Residue-level contacts at the interface:
Residue S93 in the second protein contacts residue L1 in the first protein (closest heavy-atom distance 4.2 Å).
Residue V392 in the second protein is in contact with residue L12 in the first protein (closest heavy-atom distance 4.3 Å).
Residue T92 in the second protein contacts residue L1 in the first protein (closest heavy-atom distance 4.1 Å).
Residue G91 in the second protein is in contact with residue L1 in the first protein (closest heavy-atom distance 2.8 Å).
Residue K390 in the second protein interacts with residue L14 in the first protein (closest heavy-atom distance 3.3 Å).
Residue N389 in the second protein interacts with residue L15 in the first protein (closest heavy-atom distance 4.3 Å).
Residue Y391 in the second protein contacts residue L12 in the first protein (closest heavy-atom distance 3.9 Å).
Residue V392 in the second protein is in contact with residue L13 in the first protein (closest heavy-atom distance 3.2 Å).
Residue Y391 in the second protein is in contact with residue L14 in the first protein (closest heavy-atom distance 4.0 Å).
Residue Y391 in the second protein contacts residue L15 in the first protein (closest heavy-atom distance 3.6 Å).
Residue V392 in the second protein interacts with residue L15 in the first protein (closest heavy-atom distance 3.6 Å).
Residue R436 in the second protein is in contact with residue L15 in the first protein (closest heavy-atom distance 5.0 Å).
Residue K390 in the second protein is in contact with residue L15 in the first protein (closest heavy-atom distance 3.0 Å).
Residue K390 in the second protein is in contact with residue L13 in the first protein (closest heavy-atom distance 4.4 Å).
Residue Y391 in the second protein interacts with residue L13 in the first protein (closest heavy-atom distance 4.5 Å).
Residue A433 in the second protein contacts residue L15 in the first protein (closest heavy-atom distance 3.7 Å).

Sequence of the first protein:
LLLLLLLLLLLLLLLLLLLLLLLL

The following describes two proteins that form a bound complex.

Sequence of the second protein:
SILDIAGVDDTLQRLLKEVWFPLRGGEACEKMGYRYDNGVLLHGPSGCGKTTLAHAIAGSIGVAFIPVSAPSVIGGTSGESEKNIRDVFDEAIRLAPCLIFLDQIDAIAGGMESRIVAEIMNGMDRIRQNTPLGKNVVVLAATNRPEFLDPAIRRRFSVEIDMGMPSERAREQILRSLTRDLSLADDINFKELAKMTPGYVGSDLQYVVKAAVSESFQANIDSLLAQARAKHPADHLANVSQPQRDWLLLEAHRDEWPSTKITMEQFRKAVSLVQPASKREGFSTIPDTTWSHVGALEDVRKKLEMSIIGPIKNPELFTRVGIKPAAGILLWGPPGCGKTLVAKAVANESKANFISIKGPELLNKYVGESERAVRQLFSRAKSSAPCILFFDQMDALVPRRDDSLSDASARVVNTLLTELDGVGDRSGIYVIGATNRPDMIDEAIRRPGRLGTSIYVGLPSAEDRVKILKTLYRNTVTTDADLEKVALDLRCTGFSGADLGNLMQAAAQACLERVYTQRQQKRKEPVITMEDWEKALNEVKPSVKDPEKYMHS